The following describes two proteins that form a bound complex.

Sequence of protein 1:
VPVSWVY

Residue-level contacts at the interface:
Residue G25 in protein 2 interacts with residue V11 in protein 1 (closest heavy-atom distance 2.9 Å).
Residue Q45 in protein 2 interacts with residue Y12 in protein 1 (closest heavy-atom distance 3.6 Å).
Residue I82 in protein 2 interacts with residue V11 in protein 1 (closest heavy-atom distance 3.9 Å).
Residue I28 in protein 2 contacts residue S9 in protein 1 (closest heavy-atom distance 2.9 Å).
Residue G25 in protein 2 interacts with residue W10 in protein 1 (closest heavy-atom distance 3.8 Å).
Residue L24 in protein 2 interacts with residue Y12 in protein 1 (closest heavy-atom distance 2.9 Å).
Residue A27 in protein 2 is in contact with residue S9 in protein 1 (closest heavy-atom distance 3.2 Å).
Residue I26 in protein 2 is in contact with residue V11 in protein 1 (closest heavy-atom distance 2.8 Å).
Residue A27 in protein 2 contacts residue V8 in protein 1 (closest heavy-atom distance 4.6 Å).
Residue T34 in protein 2 interacts with residue V6 in protein 1 (closest heavy-atom distance 4.2 Å).
Residue E29 in protein 2 contacts residue P7 in protein 1 (closest heavy-atom distance 3.1 Å).
Residue A79 in protein 2 is in contact with residue S9 in protein 1 (closest heavy-atom distance 4.4 Å).
Residue E29 in protein 2 contacts residue V8 in protein 1 (closest heavy-atom distance 4.1 Å).
Residue I28 in protein 2 is in contact with residue V8 in protein 1 (closest heavy-atom distance 3.2 Å).
Residue Q36 in protein 2 is in contact with residue V6 in protein 1 (closest heavy-atom distance 4.6 Å).
Residue F86 in protein 2 is in contact with residue Y12 in protein 1 (closest heavy-atom distance 4.0 Å).
Residue G30 in protein 2 contacts residue V6 in protein 1 (closest heavy-atom distance 3.3 Å).
Residue A27 in protein 2 is in contact with residue W10 in protein 1 (closest heavy-atom distance 3.5 Å).
Residue L24 in protein 2 interacts with residue V11 in protein 1 (closest heavy-atom distance 3.9 Å).
Residue A83 in protein 2 contacts residue V11 in protein 1 (closest heavy-atom distance 4.0 Å).
Residue G30 in protein 2 interacts with residue P7 in protein 1 (closest heavy-atom distance 2.8 Å).
Residue V42 in protein 2 interacts with residue V8 in protein 1 (closest heavy-atom distance 3.8 Å).
Residue Q45 in protein 2 interacts with residue W10 in protein 1 (closest heavy-atom distance 3.6 Å).
Residue I28 in protein 2 contacts residue P7 in protein 1 (closest heavy-atom distance 4.0 Å).
Residue G25 in protein 2 interacts with residue Y12 in protein 1 (closest heavy-atom distance 3.9 Å).
Residue R35 in protein 2 contacts residue V6 in protein 1 (closest heavy-atom distance 3.7 Å).
Residue H75 in protein 2 contacts residue S9 in protein 1 (closest heavy-atom distance 2.8 Å).
Residue I26 in protein 2 is in contact with residue W10 in protein 1 (closest heavy-atom distance 3.4 Å).
Residue H75 in protein 2 interacts with residue V8 in protein 1 (closest heavy-atom distance 3.9 Å).
Residue T43 in protein 2 is in contact with residue W10 in protein 1 (closest heavy-atom distance 3.8 Å).
Residue T34 in protein 2 interacts with residue P7 in protein 1 (closest heavy-atom distance 3.9 Å).
Residue I44 in protein 2 interacts with residue W10 in protein 1 (closest heavy-atom distance 4.0 Å).
Residue A79 in protein 2 interacts with residue V11 in protein 1 (closest heavy-atom distance 4.2 Å).
Residue I26 in protein 2 interacts with residue S9 in protein 1 (closest heavy-atom distance 3.9 Å).
Residue A27 in protein 2 interacts with residue V11 in protein 1 (closest heavy-atom distance 4.9 Å).
Residue I28 in protein 2 is in contact with residue V11 in protein 1 (closest heavy-atom distance 4.2 Å).
Residue A22 in protein 2 contacts residue Y12 in protein 1 (closest heavy-atom distance 4.3 Å).
Residue H75 in protein 2 interacts with residue P7 in protein 1 (closest heavy-atom distance 3.6 Å).
Residue E29 in protein 2 is in contact with residue V6 in protein 1 (closest heavy-atom distance 3.9 Å).
Residue T23 in protein 2 is in contact with residue Y12 in protein 1 (closest heavy-atom distance 3.1 Å).

Sequence of protein 2:
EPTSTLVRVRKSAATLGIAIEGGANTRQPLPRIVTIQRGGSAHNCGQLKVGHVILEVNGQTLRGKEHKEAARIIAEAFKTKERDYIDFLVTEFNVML